Sequence of chain A:
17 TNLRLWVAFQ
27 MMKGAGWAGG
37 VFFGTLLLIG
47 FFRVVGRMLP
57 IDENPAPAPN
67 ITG

Residue-level contacts at the interface:
Residue Q26 in chain A is in contact with residue R14 in chain B (closest heavy-atom distance 3.4 Å).
Residue F38 in chain A contacts residue V29 in chain B (closest heavy-atom distance 3.6 Å).
Residue A34 in chain A is in contact with residue F25 in chain B (closest heavy-atom distance 3.5 Å).
Residue Q26 in chain A interacts with residue V18 in chain B (closest heavy-atom distance 3.3 Å).
Residue G30 in chain A is in contact with residue V18 in chain B (closest heavy-atom distance 3.2 Å).
Residue G35 in chain A is in contact with residue F25 in chain B (closest heavy-atom distance 3.5 Å).
Residue G30 in chain A contacts residue V22 in chain B (closest heavy-atom distance 3.2 Å).
Residue W22 in chain A interacts with residue R14 in chain B (closest heavy-atom distance 3.0 Å).
Residue A31 in chain A contacts residue G21 in chain B (closest heavy-atom distance 3.6 Å).
Residue A31 in chain A interacts with residue V18 in chain B (closest heavy-atom distance 4.9 Å).
Residue F39 in chain A is in contact with residue F25 in chain B (closest heavy-atom distance 4.1 Å).
Residue F38 in chain A contacts residue F25 in chain B (closest heavy-atom distance 4.4 Å).
Residue A34 in chain A interacts with residue V22 in chain B (closest heavy-atom distance 4.3 Å).
Residue V23 in chain A is in contact with residue R14 in chain B (closest heavy-atom distance 4.2 Å).
Residue M27 in chain A contacts residue F17 in chain B (closest heavy-atom distance 3.4 Å).
Residue G30 in chain A interacts with residue G21 in chain B (closest heavy-atom distance 3.9 Å).
Residue K29 in chain A interacts with residue V18 in chain B (closest heavy-atom distance 4.3 Å).
Residue M27 in chain A is in contact with residue G21 in chain B (closest heavy-atom distance 3.6 Å).
Residue A31 in chain A contacts residue V22 in chain B (closest heavy-atom distance 4.2 Å).
Residue M27 in chain A contacts residue Q20 in chain B (closest heavy-atom distance 3.8 Å).
Residue F38 in chain A is in contact with residue L33 in chain B (closest heavy-atom distance 4.9 Å).
Residue M27 in chain A interacts with residue V18 in chain B (closest heavy-atom distance 4.9 Å).
Residue A34 in chain A interacts with residue L26 in chain B (closest heavy-atom distance 4.3 Å).
Residue L19 in chain A interacts with residue R14 in chain B (closest heavy-atom distance 3.7 Å).
Residue A31 in chain A interacts with residue F25 in chain B (closest heavy-atom distance 4.2 Å).
Residue Q26 in chain A contacts residue F17 in chain B (closest heavy-atom distance 3.6 Å).
Residue V23 in chain A contacts residue F17 in chain B (closest heavy-atom distance 3.7 Å).

The following describes two proteins that form a bound complex.

Sequence of chain B:
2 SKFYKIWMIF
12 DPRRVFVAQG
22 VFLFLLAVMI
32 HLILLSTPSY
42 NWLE